This data describes a binding interaction between two proteins.

Contacts between the two chains:
Residue P123 in the first protein contacts residue G2 in the second protein (closest heavy-atom distance 3.8 Å).
Residue R365 in the first protein is in contact with residue G13 in the second protein (closest heavy-atom distance 3.3 Å).
Residue V207 in the first protein contacts residue E6 in the second protein (closest heavy-atom distance 2.9 Å).
Residue V211 in the first protein is in contact with residue E6 in the second protein (closest heavy-atom distance 4.0 Å).
Residue Q213 in the first protein is in contact with residue L5 in the second protein (closest heavy-atom distance 4.2 Å).
Residue C214 in the first protein is in contact with residue G13 in the second protein (closest heavy-atom distance 4.3 Å).
Residue R365 in the first protein interacts with residue D16 in the second protein (closest heavy-atom distance 3.6 Å).
Residue R374 in the first protein interacts with residue L5 in the second protein (closest heavy-atom distance 3.8 Å).
Residue Q213 in the first protein is in contact with residue G2 in the second protein (closest heavy-atom distance 4.5 Å).
Residue V358 in the first protein contacts residue D16 in the second protein (closest heavy-atom distance 3.3 Å).
Residue S377 in the first protein interacts with residue P3 in the second protein (closest heavy-atom distance 3.7 Å).
Residue R374 in the first protein is in contact with residue E8 in the second protein (closest heavy-atom distance 4.4 Å).
Residue V207 in the first protein is in contact with residue Y12 in the second protein (closest heavy-atom distance 3.6 Å).
Residue S377 in the first protein interacts with residue L5 in the second protein (closest heavy-atom distance 3.6 Å).
Residue R365 in the first protein is in contact with residue W14 in the second protein (closest heavy-atom distance 3.5 Å).
Residue H216 in the first protein is in contact with residue W14 in the second protein (closest heavy-atom distance 3.4 Å).
Residue H385 in the first protein is in contact with residue D16 in the second protein (closest heavy-atom distance 3.4 Å).
Residue P123 in the first protein is in contact with residue W4 in the second protein (closest heavy-atom distance 3.5 Å).
Residue N124 in the first protein contacts residue W4 in the second protein (closest heavy-atom distance 3.0 Å).
Residue S377 in the first protein is in contact with residue W4 in the second protein (closest heavy-atom distance 3.5 Å).
Residue A372 in the first protein contacts residue W14 in the second protein (closest heavy-atom distance 4.4 Å).
Residue V139 in the first protein interacts with residue M15 in the second protein (closest heavy-atom distance 4.5 Å).
Residue P370 in the first protein is in contact with residue E9 in the second protein (closest heavy-atom distance 4.0 Å).
Residue G369 in the first protein interacts with residue A11 in the second protein (closest heavy-atom distance 4.2 Å).
Residue H373 in the first protein interacts with residue W4 in the second protein (closest heavy-atom distance 4.5 Å).
Residue H216 in the first protein interacts with residue G13 in the second protein (closest heavy-atom distance 4.5 Å).
Residue V215 in the first protein contacts residue Y12 in the second protein (closest heavy-atom distance 3.7 Å).
Residue A361 in the first protein contacts residue W14 in the second protein (closest heavy-atom distance 3.8 Å).
Residue H385 in the first protein interacts with residue M15 in the second protein (closest heavy-atom distance 3.5 Å).
Residue I381 in the first protein is in contact with residue W14 in the second protein (closest heavy-atom distance 3.6 Å).
Residue H373 in the first protein interacts with residue G13 in the second protein (closest heavy-atom distance 3.5 Å).
Residue R374 in the first protein contacts residue E9 in the second protein (closest heavy-atom distance 3.3 Å).
Residue P209 in the first protein is in contact with residue E6 in the second protein (closest heavy-atom distance 4.1 Å).
Residue C214 in the first protein is in contact with residue W14 in the second protein (closest heavy-atom distance 4.5 Å).
Residue P370 in the first protein is in contact with residue A11 in the second protein (closest heavy-atom distance 3.7 Å).
Residue H373 in the first protein interacts with residue A11 in the second protein (closest heavy-atom distance 3.7 Å).
Residue H385 in the first protein contacts residue W14 in the second protein (closest heavy-atom distance 3.8 Å).
Residue H373 in the first protein contacts residue Y12 in the second protein (closest heavy-atom distance 2.9 Å).
Residue H373 in the first protein interacts with residue L5 in the second protein (closest heavy-atom distance 4.0 Å).
Residue Q213 in the first protein is in contact with residue P3 in the second protein (closest heavy-atom distance 3.0 Å).
Residue Y198 in the first protein contacts residue M15 in the second protein (closest heavy-atom distance 4.2 Å).
Residue Q213 in the first protein is in contact with residue W4 in the second protein (closest heavy-atom distance 3.1 Å).
Residue V215 in the first protein contacts residue G13 in the second protein (closest heavy-atom distance 3.4 Å).
Residue G208 in the first protein contacts residue E6 in the second protein (closest heavy-atom distance 3.4 Å).
Residue H373 in the first protein is in contact with residue W14 in the second protein (closest heavy-atom distance 3.4 Å).
Residue L376 in the first protein interacts with residue W4 in the second protein (closest heavy-atom distance 3.9 Å).
Residue T120 in the first protein interacts with residue W4 in the second protein (closest heavy-atom distance 4.5 Å).
Residue Y198 in the first protein interacts with residue D16 in the second protein (closest heavy-atom distance 3.1 Å).
Residue H216 in the first protein contacts residue D16 in the second protein (closest heavy-atom distance 3.9 Å).
Residue N362 in the first protein interacts with residue D16 in the second protein (closest heavy-atom distance 2.7 Å).
Residue G127 in the first protein contacts residue G2 in the second protein (closest heavy-atom distance 3.2 Å).
Residue W227 in the first protein is in contact with residue D16 in the second protein (closest heavy-atom distance 4.4 Å).
Residue N362 in the first protein contacts residue W14 in the second protein (closest heavy-atom distance 4.2 Å).
Residue G378 in the first protein contacts residue G2 in the second protein (closest heavy-atom distance 4.2 Å).
Residue N124 in the first protein is in contact with residue G2 in the second protein (closest heavy-atom distance 3.2 Å).
Residue N362 in the first protein is in contact with residue M15 in the second protein (closest heavy-atom distance 4.5 Å).
Residue H216 in the first protein is in contact with residue M15 in the second protein (closest heavy-atom distance 3.4 Å).
Residue V207 in the first protein contacts residue L5 in the second protein (closest heavy-atom distance 3.2 Å).
Residue C214 in the first protein interacts with residue M15 in the second protein (closest heavy-atom distance 4.1 Å).
Residue I381 in the first protein interacts with residue W4 in the second protein (closest heavy-atom distance 3.4 Å).

Sequence of the second protein:
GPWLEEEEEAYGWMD

Sequence of the first protein:
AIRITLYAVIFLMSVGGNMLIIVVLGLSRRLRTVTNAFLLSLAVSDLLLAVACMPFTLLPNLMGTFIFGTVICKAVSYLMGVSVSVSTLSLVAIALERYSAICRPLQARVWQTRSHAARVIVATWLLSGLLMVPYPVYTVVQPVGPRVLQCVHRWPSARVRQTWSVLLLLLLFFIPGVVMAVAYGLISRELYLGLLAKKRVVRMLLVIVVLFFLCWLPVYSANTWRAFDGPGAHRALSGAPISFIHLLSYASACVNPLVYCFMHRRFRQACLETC